Contacts between the two chains:
Residue L83 in protein 1 is in contact with residue L83 in protein 2 (closest heavy-atom distance 3.7 Å).
Residue Q11 in protein 1 is in contact with residue L12 in protein 2 (closest heavy-atom distance 3.4 Å).
Residue V86 in protein 1 interacts with residue V86 in protein 2 (closest heavy-atom distance 3.6 Å).
Residue C19 in protein 1 contacts residue L23 in protein 2 (closest heavy-atom distance 3.7 Å).
Residue L62 in protein 1 contacts residue L62 in protein 2 (closest heavy-atom distance 3.6 Å).
Residue L23 in protein 1 is in contact with residue L26 in protein 2 (closest heavy-atom distance 3.6 Å).
Residue V37 in protein 1 contacts residue E36 in protein 2 (closest heavy-atom distance 3.8 Å).
Residue L12 in protein 1 contacts residue L12 in protein 2 (closest heavy-atom distance 3.7 Å).
Residue N16 in protein 1 is in contact with residue N16 in protein 2 (closest heavy-atom distance 3.2 Å).
Residue Q76 in protein 1 contacts residue T79 in protein 2 (closest heavy-atom distance 3.1 Å).
Residue K29 in protein 1 is in contact with residue V30 in protein 2 (closest heavy-atom distance 3.6 Å).
Residue Q61 in protein 1 is in contact with residue L62 in protein 2 (closest heavy-atom distance 3.5 Å).
Residue T79 in protein 1 interacts with residue Q76 in protein 2 (closest heavy-atom distance 3.2 Å).
Residue Q87 in protein 1 is in contact with residue V86 in protein 2 (closest heavy-atom distance 3.6 Å).
Residue R69 in protein 1 contacts residue A68 in protein 2 (closest heavy-atom distance 3.4 Å).
Residue L22 in protein 1 is in contact with residue L23 in protein 2 (closest heavy-atom distance 3.8 Å).
Residue Q72 in protein 1 is in contact with residue Q73 in protein 2 (closest heavy-atom distance 3.4 Å).
Residue L33 in protein 1 interacts with residue V30 in protein 2 (closest heavy-atom distance 3.8 Å).
Residue C19 in protein 1 is in contact with residue E20 in protein 2 (closest heavy-atom distance 3.7 Å).
Residue V30 in protein 1 is in contact with residue V30 in protein 2 (closest heavy-atom distance 3.8 Å).
Residue Q72 in protein 1 contacts residue Q72 in protein 2 (closest heavy-atom distance 3.0 Å).
Residue N16 in protein 1 contacts residue V15 in protein 2 (closest heavy-atom distance 3.6 Å).
Residue V15 in protein 1 is in contact with residue L12 in protein 2 (closest heavy-atom distance 3.7 Å).
Residue G66 in protein 1 is in contact with residue C65 in protein 2 (closest heavy-atom distance 3.6 Å).
Residue L33 in protein 1 contacts residue L33 in protein 2 (closest heavy-atom distance 3.8 Å).
Residue Q72 in protein 1 is in contact with residue Q76 in protein 2 (closest heavy-atom distance 3.8 Å).
Residue N82 in protein 1 is in contact with residue L83 in protein 2 (closest heavy-atom distance 3.4 Å).
Residue C90 in protein 1 contacts residue C90 in protein 2 (closest heavy-atom distance 2.0 Å).
Residue K29 in protein 1 interacts with residue E34 in protein 2 (closest heavy-atom distance 2.9 Å).
Residue K41 in protein 1 interacts with residue E40 in protein 2 (closest heavy-atom distance 3.5 Å).
Residue E40 in protein 1 interacts with residue E40 in protein 2 (closest heavy-atom distance 3.1 Å).
Residue E40 in protein 1 contacts residue K41 in protein 2 (closest heavy-atom distance 3.5 Å).
Residue T79 in protein 1 is in contact with residue T79 in protein 2 (closest heavy-atom distance 3.6 Å).
Residue V15 in protein 1 interacts with residue V15 in protein 2 (closest heavy-atom distance 3.6 Å).
Residue E80 in protein 1 contacts residue T79 in protein 2 (closest heavy-atom distance 3.5 Å).
Residue C44 in protein 1 is in contact with residue C44 in protein 2 (closest heavy-atom distance 2.1 Å).
Residue L83 in protein 1 is in contact with residue V86 in protein 2 (closest heavy-atom distance 3.8 Å).
Residue E36 in protein 1 interacts with residue K41 in protein 2 (closest heavy-atom distance 2.8 Å).
Residue Q76 in protein 1 interacts with residue Q76 in protein 2 (closest heavy-atom distance 3.3 Å).
Residue E59 in protein 1 contacts residue T58 in protein 2 (closest heavy-atom distance 3.8 Å).
Residue V37 in protein 1 contacts residue V37 in protein 2 (closest heavy-atom distance 3.5 Å).
Residue K55 in protein 1 contacts residue G54 in protein 2 (closest heavy-atom distance 3.7 Å).
Residue C19 in protein 1 is in contact with residue C19 in protein 2 (closest heavy-atom distance 2.1 Å).
Residue L62 in protein 1 contacts residue Q61 in protein 2 (closest heavy-atom distance 3.6 Å).
Residue Q73 in protein 1 interacts with residue Q72 in protein 2 (closest heavy-atom distance 3.7 Å).
Residue L23 in protein 1 interacts with residue L23 in protein 2 (closest heavy-atom distance 3.7 Å).
Residue C65 in protein 1 contacts residue G66 in protein 2 (closest heavy-atom distance 3.5 Å).
Residue Q11 in protein 1 interacts with residue Q9 in protein 2 (closest heavy-atom distance 3.5 Å).
Residue C8 in protein 1 is in contact with residue C8 in protein 2 (closest heavy-atom distance 2.0 Å).
Residue A68 in protein 1 is in contact with residue R69 in protein 2 (closest heavy-atom distance 3.8 Å).
Residue Q76 in protein 1 interacts with residue E75 in protein 2 (closest heavy-atom distance 3.5 Å).
Residue C65 in protein 1 interacts with residue C65 in protein 2 (closest heavy-atom distance 2.0 Å).
Residue T58 in protein 1 interacts with residue E59 in protein 2 (closest heavy-atom distance 3.7 Å).
Residue R69 in protein 1 contacts residue Q72 in protein 2 (closest heavy-atom distance 3.3 Å).
Residue K48 in protein 1 contacts residue D47 in protein 2 (closest heavy-atom distance 3.4 Å).
Residue V15 in protein 1 is in contact with residue N16 in protein 2 (closest heavy-atom distance 3.8 Å).
Residue E75 in protein 1 interacts with residue Q76 in protein 2 (closest heavy-atom distance 3.8 Å).
Residue L52 in protein 1 interacts with residue L51 in protein 2 (closest heavy-atom distance 3.8 Å).
Residue E36 in protein 1 is in contact with residue V37 in protein 2 (closest heavy-atom distance 3.5 Å).
Residue D47 in protein 1 contacts residue K48 in protein 2 (closest heavy-atom distance 2.9 Å).

Sequence of protein 1:
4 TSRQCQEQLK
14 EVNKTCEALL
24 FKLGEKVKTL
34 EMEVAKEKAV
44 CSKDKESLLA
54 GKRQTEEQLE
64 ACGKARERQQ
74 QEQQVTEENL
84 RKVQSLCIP

Sequence of protein 2:
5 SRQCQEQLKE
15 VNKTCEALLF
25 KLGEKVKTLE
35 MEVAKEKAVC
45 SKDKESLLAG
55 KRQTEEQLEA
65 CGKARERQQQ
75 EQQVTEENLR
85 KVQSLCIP

The following describes two proteins that form a bound complex.